Interface contacts:
Residue S83 in the second protein contacts residue N48 in the first protein (closest heavy-atom distance 2.9 Å).
Residue K84 in the second protein interacts with residue N48 in the first protein (closest heavy-atom distance 4.8 Å).
Residue K84 in the second protein is in contact with residue G47 in the first protein (closest heavy-atom distance 4.0 Å).
Residue S83 in the second protein contacts residue G47 in the first protein (closest heavy-atom distance 3.5 Å).
Residue M86 in the second protein is in contact with residue I46 in the first protein (closest heavy-atom distance 4.9 Å).
Residue K84 in the second protein interacts with residue I46 in the first protein (closest heavy-atom distance 3.6 Å).
Residue M87 in the second protein contacts residue I46 in the first protein (closest heavy-atom distance 3.1 Å).
Residue S83 in the second protein interacts with residue I46 in the first protein (closest heavy-atom distance 4.0 Å).
Residue I91 in the second protein is in contact with residue I46 in the first protein (closest heavy-atom distance 4.2 Å).
Residue R90 in the second protein is in contact with residue I46 in the first protein (closest heavy-atom distance 4.5 Å).

Sequence of the first protein:
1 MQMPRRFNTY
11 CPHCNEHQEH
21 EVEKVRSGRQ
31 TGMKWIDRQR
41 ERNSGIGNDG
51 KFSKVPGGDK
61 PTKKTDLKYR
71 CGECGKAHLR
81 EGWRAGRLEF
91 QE

Sequence of the second protein:
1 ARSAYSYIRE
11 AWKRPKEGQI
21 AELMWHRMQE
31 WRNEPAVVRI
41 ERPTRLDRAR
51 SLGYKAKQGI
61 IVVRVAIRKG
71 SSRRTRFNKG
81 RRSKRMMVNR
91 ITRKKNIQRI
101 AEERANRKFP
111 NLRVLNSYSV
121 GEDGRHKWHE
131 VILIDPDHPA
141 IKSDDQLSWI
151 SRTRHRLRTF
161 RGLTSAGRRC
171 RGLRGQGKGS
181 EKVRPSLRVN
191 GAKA

The following describes two proteins that form a bound complex.